Sequence of protein 2:
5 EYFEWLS

This data describes a binding interaction between two proteins.

Interface contacts:
Residue G20 in protein 1 is in contact with residue F7 in protein 2 (closest heavy-atom distance 3.3 Å).
Residue G20 in protein 1 is in contact with residue W9 in protein 2 (closest heavy-atom distance 5.0 Å).
Residue I45 in protein 1 is in contact with residue L10 in protein 2 (closest heavy-atom distance 4.0 Å).
Residue W21 in protein 1 contacts residue F7 in protein 2 (closest heavy-atom distance 3.8 Å).
Residue Q42 in protein 1 is in contact with residue W9 in protein 2 (closest heavy-atom distance 3.7 Å).
Residue I45 in protein 1 contacts residue Y6 in protein 2 (closest heavy-atom distance 3.9 Å).
Residue T41 in protein 1 contacts residue L10 in protein 2 (closest heavy-atom distance 4.7 Å).
Residue W21 in protein 1 contacts residue Y6 in protein 2 (closest heavy-atom distance 3.6 Å).
Residue Q42 in protein 1 is in contact with residue S11 in protein 2 (closest heavy-atom distance 3.0 Å).
Residue D19 in protein 1 is in contact with residue F7 in protein 2 (closest heavy-atom distance 3.6 Å).
Residue I45 in protein 1 contacts residue F7 in protein 2 (closest heavy-atom distance 4.6 Å).
Residue Q42 in protein 1 contacts residue L10 in protein 2 (closest heavy-atom distance 3.5 Å).
Residue Q38 in protein 1 is in contact with residue W9 in protein 2 (closest heavy-atom distance 3.5 Å).
Residue T41 in protein 1 contacts residue W9 in protein 2 (closest heavy-atom distance 4.0 Å).
Residue T41 in protein 1 contacts residue F7 in protein 2 (closest heavy-atom distance 4.0 Å).
Residue D19 in protein 1 interacts with residue W9 in protein 2 (closest heavy-atom distance 3.0 Å).
Residue I18 in protein 1 is in contact with residue F7 in protein 2 (closest heavy-atom distance 3.5 Å).

Sequence of protein 1:
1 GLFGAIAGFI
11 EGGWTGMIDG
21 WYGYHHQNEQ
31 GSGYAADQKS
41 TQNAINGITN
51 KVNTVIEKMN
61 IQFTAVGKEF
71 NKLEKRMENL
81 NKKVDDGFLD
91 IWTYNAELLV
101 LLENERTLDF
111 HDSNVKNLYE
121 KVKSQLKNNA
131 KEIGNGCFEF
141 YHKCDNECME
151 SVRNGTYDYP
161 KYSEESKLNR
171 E